Sequence of chain B:
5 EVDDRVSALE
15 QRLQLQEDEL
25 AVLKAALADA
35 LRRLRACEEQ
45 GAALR

These two protein chains interact to form a complex.

Sequence of chain A:
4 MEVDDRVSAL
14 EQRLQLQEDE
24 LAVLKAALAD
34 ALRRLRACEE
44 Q

Interface contacts:
Residue C41 in chain B interacts with residue E42 in chain A (closest heavy-atom distance 4.3 Å).
Residue L24 in chain B interacts with residue Q20 in chain A (closest heavy-atom distance 4.2 Å).
Residue L13 in chain B is in contact with residue E14 in chain A (closest heavy-atom distance 3.8 Å).
Residue L27 in chain B interacts with residue K28 in chain A (closest heavy-atom distance 4.0 Å).
Residue R37 in chain B is in contact with residue E42 in chain A (closest heavy-atom distance 4.5 Å).
Residue L17 in chain B is in contact with residue L17 in chain A (closest heavy-atom distance 3.6 Å).
Residue R9 in chain B is in contact with residue E14 in chain A (closest heavy-atom distance 2.8 Å).
Residue A34 in chain B interacts with residue L35 in chain A (closest heavy-atom distance 3.7 Å).
Residue A34 in chain B contacts residue L38 in chain A (closest heavy-atom distance 3.4 Å).
Residue R16 in chain B interacts with residue L17 in chain A (closest heavy-atom distance 3.6 Å).
Residue L27 in chain B is in contact with residue L31 in chain A (closest heavy-atom distance 3.7 Å).
Residue L31 in chain B contacts residue L31 in chain A (closest heavy-atom distance 4.1 Å).
Residue E23 in chain B is in contact with residue K28 in chain A (closest heavy-atom distance 2.7 Å).
Residue L13 in chain B is in contact with residue L13 in chain A (closest heavy-atom distance 3.9 Å).
Residue L38 in chain B contacts residue L38 in chain A (closest heavy-atom distance 3.8 Å).
Residue R16 in chain B interacts with residue Q18 in chain A (closest heavy-atom distance 3.4 Å).
Residue Q20 in chain B contacts residue Q20 in chain A (closest heavy-atom distance 2.5 Å).
Residue L27 in chain B is in contact with residue L24 in chain A (closest heavy-atom distance 3.5 Å).
Residue E23 in chain B contacts residue L24 in chain A (closest heavy-atom distance 3.5 Å).
Residue Q20 in chain B is in contact with residue E21 in chain A (closest heavy-atom distance 3.6 Å).
Residue L13 in chain B contacts residue L17 in chain A (closest heavy-atom distance 4.0 Å).
Residue V6 in chain B contacts residue D7 in chain A (closest heavy-atom distance 4.2 Å).
Residue R9 in chain B contacts residue D7 in chain A (closest heavy-atom distance 4.0 Å).
Residue Q20 in chain B is in contact with residue L17 in chain A (closest heavy-atom distance 4.0 Å).
Residue A30 in chain B interacts with residue L35 in chain A (closest heavy-atom distance 4.2 Å).
Residue V6 in chain B interacts with residue V10 in chain A (closest heavy-atom distance 4.3 Å).
Residue Q20 in chain B contacts residue L24 in chain A (closest heavy-atom distance 3.1 Å).
Residue L24 in chain B interacts with residue L24 in chain A (closest heavy-atom distance 3.5 Å).
Residue V10 in chain B contacts residue V10 in chain A (closest heavy-atom distance 3.9 Å).
Residue C41 in chain B is in contact with residue L38 in chain A (closest heavy-atom distance 4.5 Å).
Residue L13 in chain B is in contact with residue V10 in chain A (closest heavy-atom distance 3.9 Å).
Residue A34 in chain B is in contact with residue L31 in chain A (closest heavy-atom distance 4.1 Å).
Residue D33 in chain B interacts with residue L35 in chain A (closest heavy-atom distance 4.3 Å).
Residue R9 in chain B interacts with residue S11 in chain A (closest heavy-atom distance 3.6 Å).
Residue R16 in chain B contacts residue E14 in chain A (closest heavy-atom distance 3.8 Å).
Residue V6 in chain B interacts with residue V6 in chain A (closest heavy-atom distance 4.6 Å).
Residue R37 in chain B interacts with residue L38 in chain A (closest heavy-atom distance 4.5 Å).
Residue C41 in chain B contacts residue C41 in chain A (closest heavy-atom distance 4.3 Å).
Residue A30 in chain B interacts with residue L31 in chain A (closest heavy-atom distance 3.9 Å).
Residue R9 in chain B contacts residue V10 in chain A (closest heavy-atom distance 3.7 Å).
Residue R16 in chain B is in contact with residue E21 in chain A (closest heavy-atom distance 2.6 Å).
Residue L27 in chain B interacts with residue L27 in chain A (closest heavy-atom distance 3.8 Å).